Residue-level contacts at the interface:
Residue A2 in the second protein interacts with residue E109 in the first protein (closest heavy-atom distance 3.7 Å).
Residue K4 in the second protein contacts residue E109 in the first protein (closest heavy-atom distance 3.2 Å).
Residue A3 in the second protein contacts residue A108 in the first protein (closest heavy-atom distance 4.6 Å).
Residue A3 in the second protein contacts residue E109 in the first protein (closest heavy-atom distance 3.1 Å).
Residue A3 in the second protein is in contact with residue A105 in the first protein (closest heavy-atom distance 5.0 Å).
Residue A2 in the second protein contacts residue A108 in the first protein (closest heavy-atom distance 3.0 Å).
Residue A2 in the second protein contacts residue N106 in the first protein (closest heavy-atom distance 5.0 Å).
Residue K4 in the second protein contacts residue A108 in the first protein (closest heavy-atom distance 3.6 Å).
Residue A2 in the second protein contacts residue A105 in the first protein (closest heavy-atom distance 3.0 Å).

Sequence of the second protein:
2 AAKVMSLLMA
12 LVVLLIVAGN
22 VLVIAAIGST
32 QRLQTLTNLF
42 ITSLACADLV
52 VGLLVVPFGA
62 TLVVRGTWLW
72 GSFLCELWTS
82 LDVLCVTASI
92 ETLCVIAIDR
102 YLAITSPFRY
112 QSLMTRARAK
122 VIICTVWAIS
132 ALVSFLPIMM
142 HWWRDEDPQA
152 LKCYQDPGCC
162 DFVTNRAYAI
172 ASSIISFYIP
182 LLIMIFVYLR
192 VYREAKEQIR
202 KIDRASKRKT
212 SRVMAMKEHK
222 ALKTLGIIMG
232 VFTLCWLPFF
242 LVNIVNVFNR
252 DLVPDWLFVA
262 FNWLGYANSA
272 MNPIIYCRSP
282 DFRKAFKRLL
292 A

This data describes a binding interaction between two proteins.

Sequence of the first protein:
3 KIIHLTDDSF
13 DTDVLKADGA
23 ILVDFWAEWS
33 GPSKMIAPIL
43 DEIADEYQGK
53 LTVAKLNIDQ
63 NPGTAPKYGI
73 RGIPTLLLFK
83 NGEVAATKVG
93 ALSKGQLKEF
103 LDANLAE